Residue-level contacts at the interface:
Residue K1571 in the second protein is in contact with residue I566 in the first protein (closest heavy-atom distance 3.2 Å).
Residue R1118 in the second protein contacts residue K45 in the first protein (closest heavy-atom distance 3.2 Å).
Residue T1549 in the second protein contacts residue Q359 in the first protein (closest heavy-atom distance 3.3 Å).
Residue K1180 in the second protein is in contact with residue Y175 in the first protein (closest heavy-atom distance 3.2 Å).
Residue L1486 in the second protein interacts with residue H398 in the first protein (closest heavy-atom distance 2.6 Å).
Residue D1596 in the second protein interacts with residue R582 in the first protein (closest heavy-atom distance 2.7 Å).
Residue C1410 in the second protein contacts residue D521 in the first protein (closest heavy-atom distance 3.4 Å).
Residue H1388 in the second protein interacts with residue D521 in the first protein (closest heavy-atom distance 3.0 Å).
Residue R1121 in the second protein contacts residue E165 in the first protein (closest heavy-atom distance 3.1 Å).
Residue G1602 in the second protein contacts residue V575 in the first protein (closest heavy-atom distance 3.2 Å).
Residue L1491 in the second protein contacts residue N401 in the first protein (closest heavy-atom distance 3.3 Å).
Residue T1396 in the second protein contacts residue R412 in the first protein (closest heavy-atom distance 2.7 Å).
Residue E1234 in the second protein is in contact with residue S243 in the first protein (closest heavy-atom distance 3.1 Å).
Residue V1531 in the second protein interacts with residue D576 in the first protein (closest heavy-atom distance 3.2 Å).
Residue Q1609 in the second protein contacts residue R560 in the first protein (closest heavy-atom distance 2.7 Å).
Residue K1411 in the second protein is in contact with residue N514 in the first protein (closest heavy-atom distance 3.3 Å).
Residue L1550 in the second protein is in contact with residue E362 in the first protein (closest heavy-atom distance 3.2 Å).
Residue S1447 in the second protein is in contact with residue T586 in the first protein (closest heavy-atom distance 3.3 Å).
Residue D1598 in the second protein contacts residue L553 in the first protein (closest heavy-atom distance 3.2 Å).
Residue E1524 in the second protein is in contact with residue P579 in the first protein (closest heavy-atom distance 3.3 Å).
Residue L1606 in the second protein interacts with residue T573 in the first protein (closest heavy-atom distance 3.4 Å).
Residue K1571 in the second protein contacts residue P565 in the first protein (closest heavy-atom distance 2.6 Å).
Residue R1190 in the second protein interacts with residue E236 in the first protein (closest heavy-atom distance 3.2 Å).
Residue E1183 in the second protein is in contact with residue Y175 in the first protein (closest heavy-atom distance 3.0 Å).
Residue D1598 in the second protein is in contact with residue S471 in the first protein (closest heavy-atom distance 2.9 Å).
Residue Y1644 in the second protein is in contact with residue H557 in the first protein (closest heavy-atom distance 3.2 Å).
Residue W1188 in the second protein interacts with residue T167 in the first protein (closest heavy-atom distance 3.3 Å).
Residue Y1443 in the second protein contacts residue K597 in the first protein (closest heavy-atom distance 3.3 Å).
Residue R1421 in the second protein interacts with residue R583 in the first protein (closest heavy-atom distance 3.3 Å).
Residue S1392 in the second protein interacts with residue T525 in the first protein (closest heavy-atom distance 3.3 Å).
Residue K1571 in the second protein is in contact with residue D569 in the first protein (closest heavy-atom distance 3.3 Å).
Residue E1418 in the second protein is in contact with residue R583 in the first protein (closest heavy-atom distance 2.7 Å).
Residue K1553 in the second protein contacts residue E362 in the first protein (closest heavy-atom distance 3.2 Å).
Residue L1486 in the second protein contacts residue Q405 in the first protein (closest heavy-atom distance 3.3 Å).
Residue Q1539 in the second protein contacts residue Q507 in the first protein (closest heavy-atom distance 3.3 Å).
Residue Y1122 in the second protein interacts with residue S47 in the first protein (closest heavy-atom distance 3.1 Å).
Residue T1658 in the second protein contacts residue N465 in the first protein (closest heavy-atom distance 2.9 Å).
Residue R1654 in the second protein is in contact with residue L467 in the first protein (closest heavy-atom distance 3.3 Å).
Residue L1229 in the second protein is in contact with residue S192 in the first protein (closest heavy-atom distance 3.4 Å).
Residue P1485 in the second protein is in contact with residue Y391 in the first protein (closest heavy-atom distance 3.1 Å).
Residue F1451 in the second protein interacts with residue R582 in the first protein (closest heavy-atom distance 3.4 Å).
Residue N1544 in the second protein contacts residue N396 in the first protein (closest heavy-atom distance 3.0 Å).
Residue S1707 in the second protein contacts residue E464 in the first protein (closest heavy-atom distance 2.9 Å).
Residue L1643 in the second protein interacts with residue H557 in the first protein (closest heavy-atom distance 3.4 Å).
Residue R1184 in the second protein is in contact with residue N172 in the first protein (closest heavy-atom distance 2.5 Å).
Residue Q1539 in the second protein interacts with residue Y510 in the first protein (closest heavy-atom distance 3.4 Å).
Residue G1535 in the second protein contacts residue Y510 in the first protein (closest heavy-atom distance 3.4 Å).
Residue R1118 in the second protein is in contact with residue S47 in the first protein (closest heavy-atom distance 3.4 Å).
Residue M1546 in the second protein is in contact with residue Q503 in the first protein (closest heavy-atom distance 3.1 Å).
Residue K1125 in the second protein interacts with residue Y46 in the first protein (closest heavy-atom distance 3.1 Å).
Residue E1108 in the second protein is in contact with residue L50 in the first protein (closest heavy-atom distance 3.1 Å).
Residue V1575 in the second protein interacts with residue D569 in the first protein (closest heavy-atom distance 3.0 Å).
Residue Y1493 in the second protein contacts residue N394 in the first protein (closest heavy-atom distance 3.2 Å).
Residue E1115 in the second protein is in contact with residue F49 in the first protein (closest heavy-atom distance 3.0 Å).
Residue R1421 in the second protein interacts with residue E587 in the first protein (closest heavy-atom distance 3.3 Å).
Residue L1414 in the second protein interacts with residue H520 in the first protein (closest heavy-atom distance 3.4 Å).
Residue Y1448 in the second protein contacts residue E587 in the first protein (closest heavy-atom distance 3.1 Å).
Residue L1491 in the second protein interacts with residue S397 in the first protein (closest heavy-atom distance 3.2 Å).
Residue K1114 in the second protein is in contact with residue N123 in the first protein (closest heavy-atom distance 3.4 Å).
Residue N1547 in the second protein interacts with residue L358 in the first protein (closest heavy-atom distance 3.4 Å).

This data describes a binding interaction between two proteins.

Sequence of the first protein:
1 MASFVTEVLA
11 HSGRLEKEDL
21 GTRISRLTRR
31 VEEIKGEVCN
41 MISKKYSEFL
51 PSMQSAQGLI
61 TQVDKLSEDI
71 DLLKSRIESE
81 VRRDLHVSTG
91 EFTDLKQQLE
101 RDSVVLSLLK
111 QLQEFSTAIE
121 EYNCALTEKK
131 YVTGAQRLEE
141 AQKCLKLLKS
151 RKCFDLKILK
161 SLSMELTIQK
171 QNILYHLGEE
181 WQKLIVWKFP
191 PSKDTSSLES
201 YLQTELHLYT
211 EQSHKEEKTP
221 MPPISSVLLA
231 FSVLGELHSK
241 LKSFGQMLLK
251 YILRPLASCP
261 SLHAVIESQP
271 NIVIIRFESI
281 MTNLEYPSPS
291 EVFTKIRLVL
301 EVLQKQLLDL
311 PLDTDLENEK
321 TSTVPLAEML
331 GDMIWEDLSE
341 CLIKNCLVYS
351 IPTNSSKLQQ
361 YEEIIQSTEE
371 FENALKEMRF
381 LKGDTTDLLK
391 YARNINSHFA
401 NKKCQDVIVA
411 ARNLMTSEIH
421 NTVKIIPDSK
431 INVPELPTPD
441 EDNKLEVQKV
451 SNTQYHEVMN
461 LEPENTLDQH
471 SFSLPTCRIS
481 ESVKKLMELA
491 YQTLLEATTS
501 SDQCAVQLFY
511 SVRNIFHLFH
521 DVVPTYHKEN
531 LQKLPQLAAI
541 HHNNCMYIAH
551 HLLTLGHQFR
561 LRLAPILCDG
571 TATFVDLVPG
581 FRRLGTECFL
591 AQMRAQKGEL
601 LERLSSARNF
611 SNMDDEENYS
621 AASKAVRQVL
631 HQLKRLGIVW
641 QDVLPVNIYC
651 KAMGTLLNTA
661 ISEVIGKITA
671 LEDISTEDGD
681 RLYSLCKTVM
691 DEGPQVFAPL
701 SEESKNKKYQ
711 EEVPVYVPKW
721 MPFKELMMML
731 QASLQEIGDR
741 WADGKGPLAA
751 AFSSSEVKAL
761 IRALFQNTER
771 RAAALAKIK

Sequence of the second protein:
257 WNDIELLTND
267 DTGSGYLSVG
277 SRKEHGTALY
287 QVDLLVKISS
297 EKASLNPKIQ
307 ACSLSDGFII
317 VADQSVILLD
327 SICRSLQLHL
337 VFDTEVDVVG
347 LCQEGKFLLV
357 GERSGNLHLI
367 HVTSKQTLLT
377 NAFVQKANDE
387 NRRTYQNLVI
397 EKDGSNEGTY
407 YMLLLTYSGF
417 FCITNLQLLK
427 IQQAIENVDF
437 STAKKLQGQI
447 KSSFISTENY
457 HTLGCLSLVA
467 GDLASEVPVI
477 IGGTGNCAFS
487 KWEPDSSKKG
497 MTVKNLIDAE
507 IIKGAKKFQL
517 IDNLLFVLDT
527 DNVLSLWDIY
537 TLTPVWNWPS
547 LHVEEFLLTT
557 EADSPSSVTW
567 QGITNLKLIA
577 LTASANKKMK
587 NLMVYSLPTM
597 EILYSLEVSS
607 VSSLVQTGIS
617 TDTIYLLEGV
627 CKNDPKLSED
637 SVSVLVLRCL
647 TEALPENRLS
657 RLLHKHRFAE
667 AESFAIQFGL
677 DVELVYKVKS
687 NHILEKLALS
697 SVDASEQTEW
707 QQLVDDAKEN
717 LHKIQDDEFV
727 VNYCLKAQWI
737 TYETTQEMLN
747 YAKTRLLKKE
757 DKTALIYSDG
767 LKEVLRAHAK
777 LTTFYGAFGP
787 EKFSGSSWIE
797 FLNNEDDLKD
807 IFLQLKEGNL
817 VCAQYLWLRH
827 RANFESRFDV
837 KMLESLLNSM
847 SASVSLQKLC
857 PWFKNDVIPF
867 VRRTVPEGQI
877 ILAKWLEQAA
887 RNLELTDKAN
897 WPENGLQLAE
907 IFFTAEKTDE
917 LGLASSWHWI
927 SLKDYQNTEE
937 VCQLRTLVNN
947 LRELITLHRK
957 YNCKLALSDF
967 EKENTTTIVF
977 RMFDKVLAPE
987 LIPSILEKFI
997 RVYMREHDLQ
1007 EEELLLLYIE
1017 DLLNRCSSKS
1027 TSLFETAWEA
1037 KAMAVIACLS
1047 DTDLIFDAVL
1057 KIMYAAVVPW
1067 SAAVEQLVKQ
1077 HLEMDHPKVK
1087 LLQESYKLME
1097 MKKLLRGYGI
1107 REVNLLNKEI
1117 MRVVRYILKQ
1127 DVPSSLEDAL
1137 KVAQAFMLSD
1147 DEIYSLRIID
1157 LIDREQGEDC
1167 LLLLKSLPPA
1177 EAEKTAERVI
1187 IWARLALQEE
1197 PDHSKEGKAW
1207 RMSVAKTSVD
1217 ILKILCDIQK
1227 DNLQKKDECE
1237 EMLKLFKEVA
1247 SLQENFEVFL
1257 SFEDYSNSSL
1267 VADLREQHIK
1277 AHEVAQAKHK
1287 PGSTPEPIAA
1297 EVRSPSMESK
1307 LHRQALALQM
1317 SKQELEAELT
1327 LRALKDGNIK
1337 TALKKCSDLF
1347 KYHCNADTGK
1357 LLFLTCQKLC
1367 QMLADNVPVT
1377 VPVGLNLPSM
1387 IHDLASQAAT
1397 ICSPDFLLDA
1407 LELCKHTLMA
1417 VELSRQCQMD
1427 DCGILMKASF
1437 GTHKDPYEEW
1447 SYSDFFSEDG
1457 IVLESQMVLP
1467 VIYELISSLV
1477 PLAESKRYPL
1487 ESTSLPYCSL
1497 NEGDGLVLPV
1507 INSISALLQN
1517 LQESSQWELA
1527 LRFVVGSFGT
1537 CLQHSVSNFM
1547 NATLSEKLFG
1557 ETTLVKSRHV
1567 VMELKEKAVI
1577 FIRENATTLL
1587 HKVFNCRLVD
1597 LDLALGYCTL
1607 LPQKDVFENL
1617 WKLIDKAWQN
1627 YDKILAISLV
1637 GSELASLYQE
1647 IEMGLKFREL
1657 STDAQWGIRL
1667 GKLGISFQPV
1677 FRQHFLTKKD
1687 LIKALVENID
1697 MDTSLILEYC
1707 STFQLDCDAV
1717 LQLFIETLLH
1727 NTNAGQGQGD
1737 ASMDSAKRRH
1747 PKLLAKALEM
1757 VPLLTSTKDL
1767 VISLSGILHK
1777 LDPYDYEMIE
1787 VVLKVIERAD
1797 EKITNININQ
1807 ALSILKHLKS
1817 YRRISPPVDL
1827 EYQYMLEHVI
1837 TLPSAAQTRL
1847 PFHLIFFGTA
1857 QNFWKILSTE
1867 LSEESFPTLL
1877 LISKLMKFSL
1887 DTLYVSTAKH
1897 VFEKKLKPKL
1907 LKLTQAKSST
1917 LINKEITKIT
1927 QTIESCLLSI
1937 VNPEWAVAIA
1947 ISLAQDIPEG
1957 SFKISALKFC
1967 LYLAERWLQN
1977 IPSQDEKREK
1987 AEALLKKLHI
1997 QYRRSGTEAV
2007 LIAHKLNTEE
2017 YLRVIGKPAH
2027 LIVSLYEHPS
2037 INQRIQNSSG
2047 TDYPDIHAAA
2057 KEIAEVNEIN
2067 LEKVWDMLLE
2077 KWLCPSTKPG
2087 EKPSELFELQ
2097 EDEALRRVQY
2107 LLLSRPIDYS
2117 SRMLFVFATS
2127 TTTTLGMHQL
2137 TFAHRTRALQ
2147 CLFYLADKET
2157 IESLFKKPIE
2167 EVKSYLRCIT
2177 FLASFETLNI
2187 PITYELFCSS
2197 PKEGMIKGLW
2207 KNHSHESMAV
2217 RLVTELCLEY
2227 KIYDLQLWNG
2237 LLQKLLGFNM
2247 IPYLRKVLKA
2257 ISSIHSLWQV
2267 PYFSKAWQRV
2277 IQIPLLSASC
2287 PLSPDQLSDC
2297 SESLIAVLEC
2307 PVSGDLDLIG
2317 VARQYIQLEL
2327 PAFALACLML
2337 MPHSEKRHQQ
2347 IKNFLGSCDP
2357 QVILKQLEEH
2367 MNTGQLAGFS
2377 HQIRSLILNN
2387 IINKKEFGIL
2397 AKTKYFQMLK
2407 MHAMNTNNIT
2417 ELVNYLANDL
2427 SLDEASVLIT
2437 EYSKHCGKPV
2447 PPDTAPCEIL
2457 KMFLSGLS